Sequence of the second protein:
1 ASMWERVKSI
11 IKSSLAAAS

Residue-level contacts at the interface:
Residue V350 in the first protein interacts with residue I10 in the second protein (closest heavy-atom distance 4.2 Å).
Residue D75 in the first protein interacts with residue W4 in the second protein (closest heavy-atom distance 3.3 Å).
Residue E346 in the first protein contacts residue I11 in the second protein (closest heavy-atom distance 3.9 Å).
Residue A361 in the first protein is in contact with residue A1 in the second protein (closest heavy-atom distance 4.7 Å).
Residue Q362 in the first protein interacts with residue A1 in the second protein (closest heavy-atom distance 3.1 Å).
Residue M53 in the first protein interacts with residue K12 in the second protein (closest heavy-atom distance 3.7 Å).
Residue Q362 in the first protein contacts residue R6 in the second protein (closest heavy-atom distance 3.0 Å).
Residue L64 in the first protein contacts residue W4 in the second protein (closest heavy-atom distance 4.1 Å).
Residue Q362 in the first protein contacts residue M3 in the second protein (closest heavy-atom distance 3.9 Å).
Residue A55 in the first protein contacts residue I11 in the second protein (closest heavy-atom distance 4.3 Å).
Residue T349 in the first protein interacts with residue I10 in the second protein (closest heavy-atom distance 4.4 Å).
Residue L354 in the first protein interacts with residue M3 in the second protein (closest heavy-atom distance 3.4 Å).
Residue D75 in the first protein interacts with residue M3 in the second protein (closest heavy-atom distance 3.7 Å).
Residue V342 in the first protein is in contact with residue L15 in the second protein (closest heavy-atom distance 4.7 Å).
Residue L67 in the first protein is in contact with residue I11 in the second protein (closest heavy-atom distance 4.1 Å).
Residue P355 in the first protein contacts residue R6 in the second protein (closest heavy-atom distance 3.7 Å).
Residue F71 in the first protein interacts with residue M3 in the second protein (closest heavy-atom distance 3.4 Å).
Residue E346 in the first protein is in contact with residue S14 in the second protein (closest heavy-atom distance 3.4 Å).
Residue E346 in the first protein interacts with residue I10 in the second protein (closest heavy-atom distance 4.9 Å).
Residue L56 in the first protein is in contact with residue I11 in the second protein (closest heavy-atom distance 4.1 Å).
Residue L354 in the first protein is in contact with residue R6 in the second protein (closest heavy-atom distance 3.6 Å).
Residue L354 in the first protein contacts residue I10 in the second protein (closest heavy-atom distance 3.7 Å).
Residue A54 in the first protein is in contact with residue L15 in the second protein (closest heavy-atom distance 3.9 Å).
Residue A55 in the first protein contacts residue K12 in the second protein (closest heavy-atom distance 3.6 Å).
Residue L67 in the first protein interacts with residue W4 in the second protein (closest heavy-atom distance 4.4 Å).
Residue N363 in the first protein is in contact with residue M3 in the second protein (closest heavy-atom distance 3.2 Å).
Residue E346 in the first protein interacts with residue L15 in the second protein (closest heavy-atom distance 3.7 Å).
Residue L56 in the first protein interacts with residue L15 in the second protein (closest heavy-atom distance 5.0 Å).
Residue R58 in the first protein contacts residue L15 in the second protein (closest heavy-atom distance 3.5 Å).
Residue F240 in the first protein is in contact with residue M3 in the second protein (closest heavy-atom distance 3.8 Å).
Residue L56 in the first protein contacts residue W4 in the second protein (closest heavy-atom distance 4.6 Å).
Residue K68 in the first protein is in contact with residue W4 in the second protein (closest heavy-atom distance 3.6 Å).
Residue L354 in the first protein contacts residue V7 in the second protein (closest heavy-atom distance 4.2 Å).
Residue A72 in the first protein contacts residue W4 in the second protein (closest heavy-atom distance 3.7 Å).
Residue D75 in the first protein interacts with residue S2 in the second protein (closest heavy-atom distance 3.4 Å).
Residue Q242 in the first protein contacts residue M3 in the second protein (closest heavy-atom distance 4.0 Å).
Residue S353 in the first protein interacts with residue I10 in the second protein (closest heavy-atom distance 3.5 Å).
Residue A72 in the first protein is in contact with residue M3 in the second protein (closest heavy-atom distance 3.7 Å).
Residue F71 in the first protein contacts residue V7 in the second protein (closest heavy-atom distance 3.8 Å).
Residue Q362 in the first protein is in contact with residue S2 in the second protein (closest heavy-atom distance 4.9 Å).
Residue R58 in the first protein contacts residue S19 in the second protein (closest heavy-atom distance 4.4 Å).
Residue V358 in the first protein interacts with residue R6 in the second protein (closest heavy-atom distance 4.1 Å).
Residue L56 in the first protein contacts residue K12 in the second protein (closest heavy-atom distance 3.6 Å).
Residue L56 in the first protein contacts residue K8 in the second protein (closest heavy-atom distance 3.5 Å).
Residue V350 in the first protein contacts residue V7 in the second protein (closest heavy-atom distance 3.6 Å).
Residue F76 in the first protein is in contact with residue W4 in the second protein (closest heavy-atom distance 4.4 Å).
Residue V358 in the first protein interacts with residue M3 in the second protein (closest heavy-atom distance 4.7 Å).
Residue T349 in the first protein contacts residue S14 in the second protein (closest heavy-atom distance 3.9 Å).
Residue V350 in the first protein contacts residue I11 in the second protein (closest heavy-atom distance 3.7 Å).
Residue A55 in the first protein contacts residue L15 in the second protein (closest heavy-atom distance 3.3 Å).

The following describes two proteins that form a bound complex.

Sequence of the first protein:
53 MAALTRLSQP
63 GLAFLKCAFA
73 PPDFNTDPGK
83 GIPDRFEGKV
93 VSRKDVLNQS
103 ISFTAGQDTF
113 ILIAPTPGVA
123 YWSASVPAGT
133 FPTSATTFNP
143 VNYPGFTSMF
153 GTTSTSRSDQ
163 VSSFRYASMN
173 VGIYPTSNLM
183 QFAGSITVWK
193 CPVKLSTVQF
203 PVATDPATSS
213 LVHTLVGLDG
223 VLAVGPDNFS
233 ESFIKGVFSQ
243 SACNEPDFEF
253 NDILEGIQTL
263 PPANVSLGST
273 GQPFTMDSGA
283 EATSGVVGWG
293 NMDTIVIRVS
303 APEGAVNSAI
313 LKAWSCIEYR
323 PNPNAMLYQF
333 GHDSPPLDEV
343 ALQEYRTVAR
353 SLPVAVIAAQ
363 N